Sequence of protein 2:
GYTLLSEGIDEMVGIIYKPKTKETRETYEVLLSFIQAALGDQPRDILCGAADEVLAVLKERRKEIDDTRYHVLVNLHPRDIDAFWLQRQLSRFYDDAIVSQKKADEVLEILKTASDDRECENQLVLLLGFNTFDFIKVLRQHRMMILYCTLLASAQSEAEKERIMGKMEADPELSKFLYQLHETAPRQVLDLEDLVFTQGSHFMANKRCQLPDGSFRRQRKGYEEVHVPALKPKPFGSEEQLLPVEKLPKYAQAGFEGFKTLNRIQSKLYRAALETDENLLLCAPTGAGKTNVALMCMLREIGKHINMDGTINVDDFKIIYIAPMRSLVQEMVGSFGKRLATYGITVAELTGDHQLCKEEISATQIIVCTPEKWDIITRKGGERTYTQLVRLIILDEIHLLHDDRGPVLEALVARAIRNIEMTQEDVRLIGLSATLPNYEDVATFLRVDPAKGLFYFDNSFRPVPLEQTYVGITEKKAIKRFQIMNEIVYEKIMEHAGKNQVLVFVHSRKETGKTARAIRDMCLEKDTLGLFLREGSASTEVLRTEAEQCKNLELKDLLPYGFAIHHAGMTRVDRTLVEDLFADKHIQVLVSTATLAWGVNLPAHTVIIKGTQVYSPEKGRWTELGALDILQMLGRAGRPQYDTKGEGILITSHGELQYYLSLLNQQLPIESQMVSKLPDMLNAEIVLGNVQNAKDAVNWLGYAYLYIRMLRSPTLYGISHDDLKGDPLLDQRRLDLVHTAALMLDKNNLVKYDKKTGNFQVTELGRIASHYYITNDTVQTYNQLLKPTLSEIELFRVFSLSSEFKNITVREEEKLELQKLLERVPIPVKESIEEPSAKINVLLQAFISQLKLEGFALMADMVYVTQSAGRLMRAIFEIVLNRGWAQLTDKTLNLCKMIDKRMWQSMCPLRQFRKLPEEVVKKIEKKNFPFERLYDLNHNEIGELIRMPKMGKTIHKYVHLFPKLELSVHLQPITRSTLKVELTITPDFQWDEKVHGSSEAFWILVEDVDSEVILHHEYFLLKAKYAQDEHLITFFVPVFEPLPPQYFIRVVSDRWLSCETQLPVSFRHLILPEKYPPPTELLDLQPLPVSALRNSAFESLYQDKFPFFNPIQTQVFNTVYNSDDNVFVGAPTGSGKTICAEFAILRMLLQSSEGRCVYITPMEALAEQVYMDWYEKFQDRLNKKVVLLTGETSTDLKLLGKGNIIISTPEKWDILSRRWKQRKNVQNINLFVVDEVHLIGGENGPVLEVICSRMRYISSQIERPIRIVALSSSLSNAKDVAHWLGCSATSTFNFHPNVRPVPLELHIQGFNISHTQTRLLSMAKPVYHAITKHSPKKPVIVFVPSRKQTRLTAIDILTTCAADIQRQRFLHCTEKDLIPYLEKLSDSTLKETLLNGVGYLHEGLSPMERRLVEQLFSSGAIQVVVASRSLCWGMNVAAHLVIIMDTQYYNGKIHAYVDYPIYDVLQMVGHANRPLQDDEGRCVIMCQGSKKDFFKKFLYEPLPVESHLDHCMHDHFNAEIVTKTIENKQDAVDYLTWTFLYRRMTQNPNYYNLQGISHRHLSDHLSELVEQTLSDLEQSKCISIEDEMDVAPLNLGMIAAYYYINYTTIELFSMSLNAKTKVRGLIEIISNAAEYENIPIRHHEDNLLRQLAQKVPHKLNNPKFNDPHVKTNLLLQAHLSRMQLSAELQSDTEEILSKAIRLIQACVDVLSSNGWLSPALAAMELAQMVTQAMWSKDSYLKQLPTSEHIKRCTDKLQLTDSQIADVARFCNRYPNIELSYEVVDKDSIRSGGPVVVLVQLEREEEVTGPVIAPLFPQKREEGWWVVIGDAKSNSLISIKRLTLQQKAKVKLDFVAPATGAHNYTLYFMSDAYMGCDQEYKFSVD

The following describes two proteins that form a bound complex.

Sequence of protein 1:
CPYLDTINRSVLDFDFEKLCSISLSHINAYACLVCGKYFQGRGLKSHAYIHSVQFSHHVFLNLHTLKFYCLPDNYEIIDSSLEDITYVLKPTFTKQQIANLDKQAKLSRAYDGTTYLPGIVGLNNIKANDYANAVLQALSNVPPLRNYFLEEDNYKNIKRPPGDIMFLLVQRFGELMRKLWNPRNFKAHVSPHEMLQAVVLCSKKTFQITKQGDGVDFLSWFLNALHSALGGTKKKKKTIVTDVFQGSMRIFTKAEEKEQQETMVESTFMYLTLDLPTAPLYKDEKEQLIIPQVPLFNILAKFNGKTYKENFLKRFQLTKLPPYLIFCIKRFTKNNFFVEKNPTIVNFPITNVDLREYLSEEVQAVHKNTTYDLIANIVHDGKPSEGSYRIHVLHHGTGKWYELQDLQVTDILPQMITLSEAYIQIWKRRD

Residue-level contacts at the interface:
Residue F266 in protein 2 is in contact with residue D109 in protein 1 (closest heavy-atom distance 3.2 Å).